Sequence of the second protein:
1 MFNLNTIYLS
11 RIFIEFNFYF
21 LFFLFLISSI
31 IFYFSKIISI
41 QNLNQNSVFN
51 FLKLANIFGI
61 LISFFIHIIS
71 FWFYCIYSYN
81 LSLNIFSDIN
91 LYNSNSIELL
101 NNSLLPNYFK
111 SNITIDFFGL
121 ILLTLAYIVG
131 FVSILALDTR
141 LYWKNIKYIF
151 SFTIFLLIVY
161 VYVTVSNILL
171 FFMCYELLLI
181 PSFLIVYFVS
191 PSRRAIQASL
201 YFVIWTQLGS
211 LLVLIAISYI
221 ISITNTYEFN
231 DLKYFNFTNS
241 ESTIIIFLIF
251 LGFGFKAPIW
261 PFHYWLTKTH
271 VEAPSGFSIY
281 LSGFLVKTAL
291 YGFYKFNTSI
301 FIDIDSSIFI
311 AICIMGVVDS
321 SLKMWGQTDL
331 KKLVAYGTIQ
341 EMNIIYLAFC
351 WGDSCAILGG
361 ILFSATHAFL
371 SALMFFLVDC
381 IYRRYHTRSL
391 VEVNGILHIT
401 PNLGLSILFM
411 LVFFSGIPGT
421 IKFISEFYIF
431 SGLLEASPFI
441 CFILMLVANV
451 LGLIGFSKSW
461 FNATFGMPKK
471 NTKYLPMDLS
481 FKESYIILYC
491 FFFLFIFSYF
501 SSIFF

The following describes two proteins that form a bound complex.

Sequence of the first protein:
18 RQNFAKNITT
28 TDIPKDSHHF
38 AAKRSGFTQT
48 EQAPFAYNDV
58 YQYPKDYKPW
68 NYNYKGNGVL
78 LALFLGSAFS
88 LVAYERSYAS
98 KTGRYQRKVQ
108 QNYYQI

Residue-level contacts at the interface:
Residue Q45 in the second protein interacts with residue F21 in the first protein (closest heavy-atom distance 4.9 Å).
Residue Q45 in the second protein interacts with residue N20 in the first protein (closest heavy-atom distance 3.4 Å).
Residue L43 in the second protein interacts with residue N20 in the first protein (closest heavy-atom distance 4.7 Å).
Residue N44 in the second protein is in contact with residue N20 in the first protein (closest heavy-atom distance 4.2 Å).